Sequence of protein 1:
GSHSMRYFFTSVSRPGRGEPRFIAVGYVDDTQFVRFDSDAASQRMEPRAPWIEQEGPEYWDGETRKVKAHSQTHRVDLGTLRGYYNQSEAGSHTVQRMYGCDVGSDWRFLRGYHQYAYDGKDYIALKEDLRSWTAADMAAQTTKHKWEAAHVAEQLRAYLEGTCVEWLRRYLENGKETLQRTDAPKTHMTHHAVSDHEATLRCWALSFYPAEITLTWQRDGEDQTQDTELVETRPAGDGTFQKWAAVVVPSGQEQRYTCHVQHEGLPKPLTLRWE

Sequence of protein 2:
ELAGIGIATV

Interface contacts:
Residue W147 in protein 1 interacts with residue A8 in protein 2 (closest heavy-atom distance 3.4 Å).
Residue L156 in protein 1 interacts with residue I7 in protein 2 (closest heavy-atom distance 3.9 Å).
Residue H114 in protein 1 is in contact with residue I7 in protein 2 (closest heavy-atom distance 4.0 Å).
Residue Y99 in protein 1 interacts with residue I7 in protein 2 (closest heavy-atom distance 3.4 Å).
Residue W147 in protein 1 is in contact with residue T9 in protein 2 (closest heavy-atom distance 2.7 Å).
Residue Y159 in protein 1 interacts with residue L2 in protein 2 (closest heavy-atom distance 3.8 Å).
Residue T143 in protein 1 interacts with residue V10 in protein 2 (closest heavy-atom distance 2.6 Å).
Residue Y171 in protein 1 contacts residue E1 in protein 2 (closest heavy-atom distance 2.9 Å).
Residue R97 in protein 1 interacts with residue A8 in protein 2 (closest heavy-atom distance 3.2 Å).
Residue Y159 in protein 1 is in contact with residue G4 in protein 2 (closest heavy-atom distance 4.9 Å).
Residue L81 in protein 1 interacts with residue V10 in protein 2 (closest heavy-atom distance 3.9 Å).
Residue L156 in protein 1 interacts with residue G6 in protein 2 (closest heavy-atom distance 3.2 Å).
Residue W167 in protein 1 contacts residue E1 in protein 2 (closest heavy-atom distance 3.6 Å).
Residue Q155 in protein 1 contacts residue G6 in protein 2 (closest heavy-atom distance 3.0 Å).
Residue K66 in protein 1 contacts residue L2 in protein 2 (closest heavy-atom distance 2.9 Å).
Residue Y84 in protein 1 contacts residue V10 in protein 2 (closest heavy-atom distance 2.6 Å).
Residue Q155 in protein 1 is in contact with residue I5 in protein 2 (closest heavy-atom distance 3.2 Å).
Residue Y7 in protein 1 contacts residue E1 in protein 2 (closest heavy-atom distance 3.3 Å).
Residue T73 in protein 1 contacts residue T9 in protein 2 (closest heavy-atom distance 3.7 Å).
Residue Y116 in protein 1 contacts residue V10 in protein 2 (closest heavy-atom distance 3.5 Å).
Residue R97 in protein 1 interacts with residue G6 in protein 2 (closest heavy-atom distance 4.6 Å).
Residue F9 in protein 1 interacts with residue L2 in protein 2 (closest heavy-atom distance 3.5 Å).
Residue V76 in protein 1 contacts residue T9 in protein 2 (closest heavy-atom distance 3.9 Å).
Residue Y159 in protein 1 contacts residue E1 in protein 2 (closest heavy-atom distance 2.6 Å).
Residue K146 in protein 1 interacts with residue V10 in protein 2 (closest heavy-atom distance 4.3 Å).
Residue T73 in protein 1 is in contact with residue A8 in protein 2 (closest heavy-atom distance 4.9 Å).
Residue V152 in protein 1 contacts residue A8 in protein 2 (closest heavy-atom distance 3.9 Å).
Residue Y7 in protein 1 is in contact with residue L2 in protein 2 (closest heavy-atom distance 3.5 Å).
Residue Y159 in protein 1 is in contact with residue I5 in protein 2 (closest heavy-atom distance 4.7 Å).
Residue K66 in protein 1 contacts residue A3 in protein 2 (closest heavy-atom distance 3.7 Å).
Residue D77 in protein 1 interacts with residue T9 in protein 2 (closest heavy-atom distance 3.2 Å).
Residue K66 in protein 1 contacts residue G4 in protein 2 (closest heavy-atom distance 3.9 Å).
Residue M45 in protein 1 contacts residue L2 in protein 2 (closest heavy-atom distance 3.3 Å).
Residue Y159 in protein 1 is in contact with residue A3 in protein 2 (closest heavy-atom distance 3.6 Å).
Residue H70 in protein 1 contacts residue L2 in protein 2 (closest heavy-atom distance 4.2 Å).
Residue K66 in protein 1 is in contact with residue E1 in protein 2 (closest heavy-atom distance 3.2 Å).
Residue V67 in protein 1 is in contact with residue L2 in protein 2 (closest heavy-atom distance 3.7 Å).
Residue T73 in protein 1 contacts residue I7 in protein 2 (closest heavy-atom distance 4.1 Å).
Residue L156 in protein 1 contacts residue I5 in protein 2 (closest heavy-atom distance 4.1 Å).
Residue T80 in protein 1 is in contact with residue V10 in protein 2 (closest heavy-atom distance 3.8 Å).
Residue V152 in protein 1 contacts residue G6 in protein 2 (closest heavy-atom distance 3.1 Å).
Residue R97 in protein 1 contacts residue V10 in protein 2 (closest heavy-atom distance 4.7 Å).
Residue Y99 in protein 1 is in contact with residue A3 in protein 2 (closest heavy-atom distance 2.9 Å).
Residue R97 in protein 1 contacts residue I7 in protein 2 (closest heavy-atom distance 3.8 Å).
Residue E63 in protein 1 is in contact with residue L2 in protein 2 (closest heavy-atom distance 2.9 Å).
Residue H114 in protein 1 contacts residue G6 in protein 2 (closest heavy-atom distance 4.9 Å).
Residue Y59 in protein 1 is in contact with residue E1 in protein 2 (closest heavy-atom distance 4.3 Å).
Residue A158 in protein 1 interacts with residue I5 in protein 2 (closest heavy-atom distance 4.2 Å).
Residue D77 in protein 1 interacts with residue V10 in protein 2 (closest heavy-atom distance 2.8 Å).
Residue M5 in protein 1 contacts residue E1 in protein 2 (closest heavy-atom distance 3.9 Å).
Residue E63 in protein 1 is in contact with residue E1 in protein 2 (closest heavy-atom distance 3.4 Å).
Residue W147 in protein 1 contacts residue V10 in protein 2 (closest heavy-atom distance 3.9 Å).
Residue H70 in protein 1 is in contact with residue A3 in protein 2 (closest heavy-atom distance 3.3 Å).
Residue T163 in protein 1 is in contact with residue E1 in protein 2 (closest heavy-atom distance 3.7 Å).
Residue H70 in protein 1 is in contact with residue I7 in protein 2 (closest heavy-atom distance 3.8 Å).
Residue Y123 in protein 1 contacts residue V10 in protein 2 (closest heavy-atom distance 4.4 Å).
Residue Y99 in protein 1 contacts residue L2 in protein 2 (closest heavy-atom distance 3.4 Å).
Residue D77 in protein 1 is in contact with residue A8 in protein 2 (closest heavy-atom distance 4.4 Å).
Residue H74 in protein 1 interacts with residue I7 in protein 2 (closest heavy-atom distance 4.8 Å).

These two protein chains interact to form a complex.